Sequence of chain A:
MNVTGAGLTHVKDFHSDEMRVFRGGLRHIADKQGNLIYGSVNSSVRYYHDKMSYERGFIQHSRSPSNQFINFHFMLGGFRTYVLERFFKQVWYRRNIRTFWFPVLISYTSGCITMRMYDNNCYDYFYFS

Residue-level contacts at the interface:
Residue S181 in chain B is in contact with residue G24 in chain A (closest heavy-atom distance 4.3 Å).
Residue E185 in chain B contacts residue G24 in chain A (closest heavy-atom distance 4.4 Å).
Residue V178 in chain B is in contact with residue G25 in chain A (closest heavy-atom distance 3.8 Å).
Residue V178 in chain B contacts residue L26 in chain A (closest heavy-atom distance 4.8 Å).
Residue E185 in chain B contacts residue R23 in chain A (closest heavy-atom distance 3.4 Å).
Residue V182 in chain B interacts with residue G25 in chain A (closest heavy-atom distance 3.4 Å).
Residue V182 in chain B is in contact with residue G24 in chain A (closest heavy-atom distance 3.8 Å).
Residue K119 in chain B is in contact with residue G25 in chain A (closest heavy-atom distance 4.7 Å).
Residue S181 in chain B contacts residue G25 in chain A (closest heavy-atom distance 3.7 Å).
Residue V182 in chain B is in contact with residue R27 in chain A (closest heavy-atom distance 4.1 Å).
Residue K186 in chain B is in contact with residue R27 in chain A (closest heavy-atom distance 3.8 Å).

Sequence of chain B:
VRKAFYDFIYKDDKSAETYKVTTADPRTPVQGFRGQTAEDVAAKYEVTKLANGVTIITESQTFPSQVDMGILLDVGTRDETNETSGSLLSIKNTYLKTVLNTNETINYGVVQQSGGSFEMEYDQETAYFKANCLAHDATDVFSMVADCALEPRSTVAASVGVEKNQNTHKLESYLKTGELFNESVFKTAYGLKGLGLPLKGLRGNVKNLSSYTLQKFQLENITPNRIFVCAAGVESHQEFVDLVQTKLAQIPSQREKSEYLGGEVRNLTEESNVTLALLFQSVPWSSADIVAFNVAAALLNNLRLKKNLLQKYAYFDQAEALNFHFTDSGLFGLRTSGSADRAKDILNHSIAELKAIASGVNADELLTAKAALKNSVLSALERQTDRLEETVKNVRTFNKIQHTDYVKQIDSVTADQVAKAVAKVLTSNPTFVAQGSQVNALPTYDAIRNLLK

These two protein chains interact to form a complex.